These two protein chains interact to form a complex.

Sequence of the first protein:
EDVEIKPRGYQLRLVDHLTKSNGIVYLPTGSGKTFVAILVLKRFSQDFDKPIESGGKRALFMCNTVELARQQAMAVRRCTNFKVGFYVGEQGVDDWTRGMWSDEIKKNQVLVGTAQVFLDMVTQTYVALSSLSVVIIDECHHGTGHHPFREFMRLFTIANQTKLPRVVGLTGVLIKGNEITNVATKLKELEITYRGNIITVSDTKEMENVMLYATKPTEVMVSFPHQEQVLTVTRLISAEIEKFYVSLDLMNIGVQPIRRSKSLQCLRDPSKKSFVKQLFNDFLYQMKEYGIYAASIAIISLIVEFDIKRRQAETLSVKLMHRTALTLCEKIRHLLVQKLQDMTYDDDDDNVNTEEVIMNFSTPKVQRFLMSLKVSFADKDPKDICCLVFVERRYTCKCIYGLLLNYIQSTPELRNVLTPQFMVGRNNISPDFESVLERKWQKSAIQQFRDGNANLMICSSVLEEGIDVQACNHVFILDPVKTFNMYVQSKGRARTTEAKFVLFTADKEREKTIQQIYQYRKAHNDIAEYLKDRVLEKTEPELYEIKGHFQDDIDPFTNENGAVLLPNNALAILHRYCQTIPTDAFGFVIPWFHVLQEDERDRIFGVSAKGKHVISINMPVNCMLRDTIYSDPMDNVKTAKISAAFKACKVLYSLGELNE

Interface contacts:
Residue K375 in the first protein is in contact with residue K352 in the second protein (closest heavy-atom distance 3.5 Å).
Residue V221 in the first protein contacts residue F356 in the second protein (closest heavy-atom distance 3.4 Å).
Residue M372 in the first protein is in contact with residue F354 in the second protein (closest heavy-atom distance 4.0 Å).
Residue I515 in the first protein is in contact with residue I359 in the second protein (closest heavy-atom distance 4.5 Å).
Residue T219 in the first protein contacts residue K358 in the second protein (closest heavy-atom distance 3.6 Å).
Residue T364 in the first protein contacts residue Y347 in the second protein (closest heavy-atom distance 3.4 Å).
Residue M222 in the first protein contacts residue F356 in the second protein (closest heavy-atom distance 4.4 Å).
Residue K217 in the first protein interacts with residue K358 in the second protein (closest heavy-atom distance 4.5 Å).
Residue V223 in the first protein contacts residue F354 in the second protein (closest heavy-atom distance 3.8 Å).
Residue L504 in the first protein interacts with residue I359 in the second protein (closest heavy-atom distance 4.9 Å).
Residue E220 in the first protein contacts residue K358 in the second protein (closest heavy-atom distance 2.5 Å).
Residue M372 in the first protein is in contact with residue K352 in the second protein (closest heavy-atom distance 3.3 Å).
Residue N361 in the first protein interacts with residue Y347 in the second protein (closest heavy-atom distance 3.0 Å).
Residue Q230 in the first protein is in contact with residue Y347 in the second protein (closest heavy-atom distance 3.2 Å).
Residue L232 in the first protein contacts residue Y347 in the second protein (closest heavy-atom distance 3.6 Å).
Residue N361 in the first protein is in contact with residue Q349 in the second protein (closest heavy-atom distance 2.7 Å).
Residue S224 in the first protein is in contact with residue F354 in the second protein (closest heavy-atom distance 5.0 Å).
Residue R369 in the first protein interacts with residue S351 in the second protein (closest heavy-atom distance 2.6 Å).
Residue S373 in the first protein contacts residue F354 in the second protein (closest heavy-atom distance 3.5 Å).
Residue I293 in the first protein is in contact with residue Y347 in the second protein (closest heavy-atom distance 3.5 Å).
Residue F362 in the first protein is in contact with residue Y347 in the second protein (closest heavy-atom distance 3.3 Å).
Residue M372 in the first protein interacts with residue D353 in the second protein (closest heavy-atom distance 4.9 Å).
Residue M222 in the first protein contacts residue E355 in the second protein (closest heavy-atom distance 3.9 Å).
Residue V221 in the first protein is in contact with residue I357 in the second protein (closest heavy-atom distance 3.3 Å).
Residue P365 in the first protein contacts residue V350 in the second protein (closest heavy-atom distance 3.5 Å).
Residue S224 in the first protein interacts with residue E355 in the second protein (closest heavy-atom distance 4.7 Å).
Residue G292 in the first protein contacts residue Y347 in the second protein (closest heavy-atom distance 3.1 Å).
Residue R369 in the first protein contacts residue V350 in the second protein (closest heavy-atom distance 3.5 Å).
Residue V231 in the first protein interacts with residue Y347 in the second protein (closest heavy-atom distance 3.7 Å).
Residue Q368 in the first protein is in contact with residue V350 in the second protein (closest heavy-atom distance 3.7 Å).
Residue M222 in the first protein interacts with residue I359 in the second protein (closest heavy-atom distance 3.7 Å).
Residue K501 in the first protein interacts with residue F356 in the second protein (closest heavy-atom distance 4.5 Å).
Residue S363 in the first protein interacts with residue Y347 in the second protein (closest heavy-atom distance 3.1 Å).
Residue V223 in the first protein interacts with residue F356 in the second protein (closest heavy-atom distance 3.9 Å).
Residue M372 in the first protein contacts residue V350 in the second protein (closest heavy-atom distance 4.1 Å).
Residue M222 in the first protein interacts with residue I357 in the second protein (closest heavy-atom distance 3.4 Å).
Residue V503 in the first protein is in contact with residue F356 in the second protein (closest heavy-atom distance 4.8 Å).
Residue P226 in the first protein interacts with residue V350 in the second protein (closest heavy-atom distance 3.9 Å).
Residue V223 in the first protein interacts with residue E355 in the second protein (closest heavy-atom distance 4.2 Å).
Residue Q228 in the first protein interacts with residue Y347 in the second protein (closest heavy-atom distance 3.5 Å).
Residue E357 in the first protein is in contact with residue Q349 in the second protein (closest heavy-atom distance 2.6 Å).
Residue Q228 in the first protein contacts residue E348 in the second protein (closest heavy-atom distance 4.1 Å).
Residue E220 in the first protein is in contact with residue I357 in the second protein (closest heavy-atom distance 4.8 Å).
Residue V376 in the first protein interacts with residue F354 in the second protein (closest heavy-atom distance 3.7 Å).
Residue R369 in the first protein interacts with residue D353 in the second protein (closest heavy-atom distance 2.6 Å).
Residue M372 in the first protein is in contact with residue S351 in the second protein (closest heavy-atom distance 3.4 Å).
Residue M360 in the first protein contacts residue Q349 in the second protein (closest heavy-atom distance 3.2 Å).
Residue E220 in the first protein is in contact with residue I359 in the second protein (closest heavy-atom distance 2.8 Å).
Residue R369 in the first protein contacts residue K352 in the second protein (closest heavy-atom distance 4.4 Å).
Residue V221 in the first protein interacts with residue K358 in the second protein (closest heavy-atom distance 4.3 Å).
Residue R369 in the first protein interacts with residue F354 in the second protein (closest heavy-atom distance 3.3 Å).
Residue V221 in the first protein contacts residue I359 in the second protein (closest heavy-atom distance 3.6 Å).

Sequence of the second protein:
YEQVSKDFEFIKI